Sequence of protein 2:
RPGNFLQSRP

Sequence of protein 1:
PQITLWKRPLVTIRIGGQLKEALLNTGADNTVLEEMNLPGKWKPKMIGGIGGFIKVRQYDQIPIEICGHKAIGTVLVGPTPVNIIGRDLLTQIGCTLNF

This data describes a binding interaction between two proteins.

Contacts between the two chains:
Residue R8 in protein 1 interacts with residue S8 in protein 2 (closest heavy-atom distance 3.7 Å).
Residue D29 in protein 1 interacts with residue P2 in protein 2 (closest heavy-atom distance 4.7 Å).
Residue I84 in protein 1 interacts with residue L6 in protein 2 (closest heavy-atom distance 4.0 Å).
Residue I50 in protein 1 contacts residue Q7 in protein 2 (closest heavy-atom distance 4.1 Å).
Residue G27 in protein 1 is in contact with residue L6 in protein 2 (closest heavy-atom distance 4.9 Å).
Residue N30 in protein 1 interacts with residue N4 in protein 2 (closest heavy-atom distance 4.6 Å).
Residue G49 in protein 1 contacts residue N4 in protein 2 (closest heavy-atom distance 3.4 Å).
Residue F53 in protein 1 interacts with residue R1 in protein 2 (closest heavy-atom distance 4.5 Å).
Residue I47 in protein 1 interacts with residue N4 in protein 2 (closest heavy-atom distance 4.4 Å).
Residue L23 in protein 1 is in contact with residue L6 in protein 2 (closest heavy-atom distance 3.5 Å).
Residue I50 in protein 1 contacts residue N4 in protein 2 (closest heavy-atom distance 4.2 Å).
Residue I50 in protein 1 is in contact with residue L6 in protein 2 (closest heavy-atom distance 4.4 Å).
Residue G49 in protein 1 is in contact with residue F5 in protein 2 (closest heavy-atom distance 4.1 Å).
Residue G27 in protein 1 contacts residue F5 in protein 2 (closest heavy-atom distance 3.0 Å).
Residue F53 in protein 1 contacts residue P2 in protein 2 (closest heavy-atom distance 4.1 Å).
Residue G48 in protein 1 is in contact with residue N4 in protein 2 (closest heavy-atom distance 2.8 Å).
Residue D29 in protein 1 interacts with residue G3 in protein 2 (closest heavy-atom distance 3.0 Å).
Residue I84 in protein 1 is in contact with residue N4 in protein 2 (closest heavy-atom distance 3.8 Å).
Residue I50 in protein 1 is in contact with residue F5 in protein 2 (closest heavy-atom distance 4.6 Å).
Residue G49 in protein 1 contacts residue G3 in protein 2 (closest heavy-atom distance 5.0 Å).
Residue G49 in protein 1 interacts with residue P2 in protein 2 (closest heavy-atom distance 4.0 Å).
Residue G27 in protein 1 contacts residue G3 in protein 2 (closest heavy-atom distance 3.6 Å).
Residue N25 in protein 1 contacts residue F5 in protein 2 (closest heavy-atom distance 4.5 Å).
Residue G48 in protein 1 contacts residue G3 in protein 2 (closest heavy-atom distance 2.9 Å).
Residue G48 in protein 1 is in contact with residue F5 in protein 2 (closest heavy-atom distance 4.7 Å).
Residue P81 in protein 1 is in contact with residue L6 in protein 2 (closest heavy-atom distance 4.0 Å).
Residue A28 in protein 1 contacts residue G3 in protein 2 (closest heavy-atom distance 3.4 Å).
Residue N25 in protein 1 contacts residue N4 in protein 2 (closest heavy-atom distance 3.6 Å).
Residue R8 in protein 1 is in contact with residue R9 in protein 2 (closest heavy-atom distance 4.2 Å).
Residue N25 in protein 1 interacts with residue L6 in protein 2 (closest heavy-atom distance 3.7 Å).
Residue G27 in protein 1 interacts with residue N4 in protein 2 (closest heavy-atom distance 3.8 Å).
Residue G48 in protein 1 contacts residue P2 in protein 2 (closest heavy-atom distance 3.4 Å).
Residue A28 in protein 1 is in contact with residue N4 in protein 2 (closest heavy-atom distance 3.9 Å).
Residue N30 in protein 1 contacts residue G3 in protein 2 (closest heavy-atom distance 4.8 Å).
Residue V32 in protein 1 is in contact with residue N4 in protein 2 (closest heavy-atom distance 3.4 Å).
Residue T80 in protein 1 contacts residue L6 in protein 2 (closest heavy-atom distance 4.8 Å).
Residue V82 in protein 1 contacts residue L6 in protein 2 (closest heavy-atom distance 3.9 Å).
Residue A28 in protein 1 is in contact with residue F5 in protein 2 (closest heavy-atom distance 4.6 Å).